Sequence of the second protein:
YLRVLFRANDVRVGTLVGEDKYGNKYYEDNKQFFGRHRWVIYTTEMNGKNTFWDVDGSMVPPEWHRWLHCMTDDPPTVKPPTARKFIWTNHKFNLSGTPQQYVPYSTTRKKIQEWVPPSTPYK

Contacts between the two chains:
Residue M70 in the first protein contacts residue P126 in the second protein (closest heavy-atom distance 4.2 Å).
Residue L69 in the first protein is in contact with residue S128 in the second protein (closest heavy-atom distance 4.7 Å).
Residue L69 in the first protein is in contact with residue Y127 in the second protein (closest heavy-atom distance 4.7 Å).
Residue L69 in the first protein contacts residue P126 in the second protein (closest heavy-atom distance 4.0 Å).
Residue G71 in the first protein interacts with residue K133 in the second protein (closest heavy-atom distance 4.7 Å).
Residue M70 in the first protein is in contact with residue S128 in the second protein (closest heavy-atom distance 4.0 Å).
Residue G71 in the first protein contacts residue S128 in the second protein (closest heavy-atom distance 4.3 Å).
Residue E66 in the first protein interacts with residue K133 in the second protein (closest heavy-atom distance 4.9 Å).

Sequence of the first protein:
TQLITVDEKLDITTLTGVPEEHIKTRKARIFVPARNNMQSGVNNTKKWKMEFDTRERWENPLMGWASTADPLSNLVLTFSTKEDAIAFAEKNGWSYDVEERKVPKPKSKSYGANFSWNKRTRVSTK

This data describes a binding interaction between two proteins.